Residue-level contacts at the interface:
Residue R156 in chain B interacts with residue R113 in chain A (closest heavy-atom distance 3.2 Å).
Residue H251 in chain B is in contact with residue F54 in chain A (closest heavy-atom distance 3.5 Å).
Residue N241 in chain B is in contact with residue A52 in chain A (closest heavy-atom distance 3.6 Å).
Residue F268 in chain B interacts with residue L63 in chain A (closest heavy-atom distance 3.5 Å).
Residue N249 in chain B interacts with residue G55 in chain A (closest heavy-atom distance 2.8 Å).
Residue S287 in chain B contacts residue F66 in chain A (closest heavy-atom distance 3.4 Å).
Residue N249 in chain B is in contact with residue V56 in chain A (closest heavy-atom distance 3.7 Å).
Residue Y162 in chain B interacts with residue K71 in chain A (closest heavy-atom distance 3.3 Å).
Residue L174 in chain B interacts with residue L63 in chain A (closest heavy-atom distance 3.7 Å).
Residue I243 in chain B is in contact with residue V56 in chain A (closest heavy-atom distance 3.4 Å).
Residue K255 in chain B interacts with residue R46 in chain A (closest heavy-atom distance 2.8 Å).
Residue M167 in chain B contacts residue I62 in chain A (closest heavy-atom distance 3.6 Å).
Residue H256 in chain B is in contact with residue W47 in chain A (closest heavy-atom distance 3.5 Å).
Residue E119 in chain B is in contact with residue N109 in chain A (closest heavy-atom distance 3.5 Å).
Residue P158 in chain B interacts with residue R90 in chain A (closest heavy-atom distance 3.5 Å).
Residue F293 in chain B is in contact with residue F66 in chain A (closest heavy-atom distance 3.4 Å).
Residue H223 in chain B contacts residue Y57 in chain A (closest heavy-atom distance 3.5 Å).
Residue P158 in chain B is in contact with residue P77 in chain A (closest heavy-atom distance 3.6 Å).
Residue R156 in chain B contacts residue E87 in chain A (closest heavy-atom distance 3.5 Å).
Residue K107 in chain B interacts with residue I74 in chain A (closest heavy-atom distance 3.5 Å).
Residue L242 in chain B contacts residue M53 in chain A (closest heavy-atom distance 3.6 Å).
Residue Y162 in chain B interacts with residue K84 in chain A (closest heavy-atom distance 2.9 Å).
Residue E119 in chain B contacts residue R113 in chain A (closest heavy-atom distance 3.6 Å).
Residue V246 in chain B interacts with residue L63 in chain A (closest heavy-atom distance 3.2 Å).
Residue T159 in chain B interacts with residue R90 in chain A (closest heavy-atom distance 3.2 Å).
Residue V246 in chain B contacts residue N59 in chain A (closest heavy-atom distance 3.3 Å).
Residue V246 in chain B contacts residue I60 in chain A (closest heavy-atom distance 3.6 Å).
Residue A245 in chain B is in contact with residue L63 in chain A (closest heavy-atom distance 3.7 Å).
Residue W102 in chain B interacts with residue D58 in chain A (closest heavy-atom distance 3.1 Å).
Residue M167 in chain B is in contact with residue F66 in chain A (closest heavy-atom distance 3.3 Å).
Residue K107 in chain B is in contact with residue G55 in chain A (closest heavy-atom distance 3.8 Å).
Residue S160 in chain B interacts with residue K84 in chain A (closest heavy-atom distance 2.9 Å).
Residue A171 in chain B contacts residue I62 in chain A (closest heavy-atom distance 3.4 Å).
Residue S160 in chain B contacts residue W83 in chain A (closest heavy-atom distance 2.6 Å).
Residue L174 in chain B interacts with residue N59 in chain A (closest heavy-atom distance 3.8 Å).
Residue K238 in chain B is in contact with residue D45 in chain A (closest heavy-atom distance 3.4 Å).
Residue F286 in chain B is in contact with residue F66 in chain A (closest heavy-atom distance 3.1 Å).
Residue K255 in chain B is in contact with residue R51 in chain A (closest heavy-atom distance 3.4 Å).
Residue Q103 in chain B interacts with residue F54 in chain A (closest heavy-atom distance 3.5 Å).
Residue P244 in chain B is in contact with residue Y57 in chain A (closest heavy-atom distance 3.6 Å).
Residue S215 in chain B is in contact with residue W47 in chain A (closest heavy-atom distance 3.3 Å).
Residue K107 in chain B is in contact with residue D58 in chain A (closest heavy-atom distance 3.5 Å).
Residue G247 in chain B is in contact with residue Y57 in chain A (closest heavy-atom distance 3.4 Å).
Residue Y111 in chain B contacts residue G76 in chain A (closest heavy-atom distance 3.6 Å).
Residue I109 in chain B interacts with residue L80 in chain A (closest heavy-atom distance 3.8 Å).
Residue F106 in chain B interacts with residue D58 in chain A (closest heavy-atom distance 3.1 Å).
Residue R156 in chain B is in contact with residue R90 in chain A (closest heavy-atom distance 3.4 Å).
Residue P158 in chain B is in contact with residue L80 in chain A (closest heavy-atom distance 3.1 Å).
Residue Q103 in chain B interacts with residue D58 in chain A (closest heavy-atom distance 3.3 Å).
Residue L269 in chain B contacts residue L63 in chain A (closest heavy-atom distance 3.7 Å).
Residue Y162 in chain B interacts with residue G82 in chain A (closest heavy-atom distance 3.3 Å).
Residue K255 in chain B interacts with residue W47 in chain A (closest heavy-atom distance 3.7 Å).
Residue F106 in chain B is in contact with residue P70 in chain A (closest heavy-atom distance 3.4 Å).
Residue N249 in chain B contacts residue D58 in chain A (closest heavy-atom distance 3.5 Å).
Residue F293 in chain B contacts residue N65 in chain A (closest heavy-atom distance 3.6 Å).
Residue K272 in chain B is in contact with residue I62 in chain A (closest heavy-atom distance 3.7 Å).
Residue K272 in chain B interacts with residue N65 in chain A (closest heavy-atom distance 3.6 Å).
Residue W275 in chain B contacts residue F66 in chain A (closest heavy-atom distance 3.4 Å).
Residue P158 in chain B interacts with residue W79 in chain A (closest heavy-atom distance 3.6 Å).
Residue K272 in chain B is in contact with residue L63 in chain A (closest heavy-atom distance 3.6 Å).

These two protein chains interact to form a complex.

Sequence of chain A:
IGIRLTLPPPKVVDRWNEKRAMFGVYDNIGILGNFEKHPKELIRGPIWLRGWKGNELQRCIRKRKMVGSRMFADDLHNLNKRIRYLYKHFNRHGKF

Sequence of chain B:
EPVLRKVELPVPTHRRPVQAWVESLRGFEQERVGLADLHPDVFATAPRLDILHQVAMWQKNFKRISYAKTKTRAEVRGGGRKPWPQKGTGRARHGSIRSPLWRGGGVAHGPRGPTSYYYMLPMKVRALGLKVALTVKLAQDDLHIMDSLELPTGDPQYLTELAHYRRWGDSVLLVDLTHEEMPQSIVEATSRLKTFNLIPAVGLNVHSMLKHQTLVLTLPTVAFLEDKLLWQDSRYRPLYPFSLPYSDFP